The following describes two proteins that form a bound complex.

Contacts between the two chains:
Residue Q203 in the first protein interacts with residue L94 in the second protein (closest heavy-atom distance 3.2 Å).
Residue G204 in the first protein is in contact with residue L94 in the second protein (closest heavy-atom distance 3.0 Å).
Residue M82 in the first protein interacts with residue A30 in the second protein (closest heavy-atom distance 3.1 Å).
Residue M207 in the first protein contacts residue R191 in the second protein (closest heavy-atom distance 3.0 Å).
Residue M82 in the first protein interacts with residue F32 in the second protein (closest heavy-atom distance 3.3 Å).
Residue Q219 in the first protein contacts residue Y47 in the second protein (closest heavy-atom distance 3.1 Å).
Residue Q249 in the first protein is in contact with residue Y34 in the second protein (closest heavy-atom distance 3.5 Å).
Residue K130 in the first protein contacts residue A43 in the second protein (closest heavy-atom distance 3.3 Å).
Residue Q203 in the first protein interacts with residue E95 in the second protein (closest heavy-atom distance 2.7 Å).
Residue R120 in the first protein contacts residue E108 in the second protein (closest heavy-atom distance 3.4 Å).
Residue V128 in the first protein is in contact with residue D46 in the second protein (closest heavy-atom distance 3.5 Å).
Residue G228 in the first protein is in contact with residue Q111 in the second protein (closest heavy-atom distance 3.3 Å).
Residue M207 in the first protein interacts with residue Y92 in the second protein (closest heavy-atom distance 3.3 Å).
Residue R137 in the first protein is in contact with residue A19 in the second protein (closest heavy-atom distance 3.5 Å).
Residue R117 in the first protein contacts residue G106 in the second protein (closest heavy-atom distance 3.4 Å).
Residue S210 in the first protein interacts with residue R49 in the second protein (closest heavy-atom distance 3.0 Å).
Residue K71 in the first protein interacts with residue M9 in the second protein (closest heavy-atom distance 3.1 Å).
Residue E129 in the first protein is in contact with residue Y47 in the second protein (closest heavy-atom distance 3.4 Å).
Residue A78 in the first protein interacts with residue L26 in the second protein (closest heavy-atom distance 2.9 Å).
Residue R208 in the first protein interacts with residue R191 in the second protein (closest heavy-atom distance 3.3 Å).
Residue I131 in the first protein is in contact with residue A45 in the second protein (closest heavy-atom distance 3.4 Å).
Residue S75 in the first protein interacts with residue E27 in the second protein (closest heavy-atom distance 2.5 Å).
Residue N141 in the first protein interacts with residue Y15 in the second protein (closest heavy-atom distance 2.9 Å).
Residue K71 in the first protein interacts with residue S14 in the second protein (closest heavy-atom distance 3.4 Å).
Residue D212 in the first protein contacts residue R85 in the second protein (closest heavy-atom distance 2.6 Å).
Residue N197 in the first protein interacts with residue M110 in the second protein (closest heavy-atom distance 3.4 Å).
Residue S75 in the first protein contacts residue Y15 in the second protein (closest heavy-atom distance 3.0 Å).
Residue Y145 in the first protein contacts residue R234 in the second protein (closest heavy-atom distance 3.5 Å).
Residue E218 in the first protein is in contact with residue T48 in the second protein (closest heavy-atom distance 3.3 Å).
Residue Q203 in the first protein interacts with residue T93 in the second protein (closest heavy-atom distance 3.2 Å).
Residue T214 in the first protein is in contact with residue R85 in the second protein (closest heavy-atom distance 3.3 Å).
Residue E218 in the first protein is in contact with residue R49 in the second protein (closest heavy-atom distance 3.0 Å).
Residue L229 in the first protein is in contact with residue M109 in the second protein (closest heavy-atom distance 3.2 Å).
Residue K211 in the first protein interacts with residue I87 in the second protein (closest heavy-atom distance 3.3 Å).
Residue Q219 in the first protein contacts residue D46 in the second protein (closest heavy-atom distance 2.5 Å).
Residue Q230 in the first protein contacts residue E108 in the second protein (closest heavy-atom distance 3.4 Å).
Residue G202 in the first protein is in contact with residue V96 in the second protein (closest heavy-atom distance 3.1 Å).
Residue N140 in the first protein interacts with residue L94 in the second protein (closest heavy-atom distance 3.5 Å).
Residue N153 in the first protein interacts with residue V116 in the second protein (closest heavy-atom distance 3.5 Å).
Residue P134 in the first protein is in contact with residue T24 in the second protein (closest heavy-atom distance 3.5 Å).
Residue G132 in the first protein contacts residue S22 in the second protein (closest heavy-atom distance 3.5 Å).
Residue L229 in the first protein is in contact with residue E108 in the second protein (closest heavy-atom distance 3.5 Å).
Residue K211 in the first protein is in contact with residue T52 in the second protein (closest heavy-atom distance 3.5 Å).
Residue S210 in the first protein interacts with residue T52 in the second protein (closest heavy-atom distance 3.1 Å).
Residue E265 in the first protein contacts residue A1 in the second protein (closest heavy-atom distance 3.1 Å).
Residue E129 in the first protein contacts residue D46 in the second protein (closest heavy-atom distance 2.5 Å).
Residue K130 in the first protein contacts residue A45 in the second protein (closest heavy-atom distance 3.5 Å).
Residue N197 in the first protein is in contact with residue Q111 in the second protein (closest heavy-atom distance 3.4 Å).
Residue E186 in the first protein interacts with residue Y34 in the second protein (closest heavy-atom distance 3.3 Å).
Residue M207 in the first protein contacts residue T93 in the second protein (closest heavy-atom distance 3.1 Å).
Residue K211 in the first protein contacts residue S84 in the second protein (closest heavy-atom distance 2.5 Å).
Residue T227 in the first protein contacts residue Q111 in the second protein (closest heavy-atom distance 3.0 Å).
Residue P217 in the first protein is in contact with residue R49 in the second protein (closest heavy-atom distance 2.8 Å).
Residue P200 in the first protein is in contact with residue H98 in the second protein (closest heavy-atom distance 3.4 Å).
Residue T201 in the first protein contacts residue H98 in the second protein (closest heavy-atom distance 3.3 Å).
Residue D67 in the first protein is in contact with residue S13 in the second protein (closest heavy-atom distance 3.5 Å).
Residue K211 in the first protein contacts residue T86 in the second protein (closest heavy-atom distance 3.5 Å).
Residue R120 in the first protein interacts with residue M109 in the second protein (closest heavy-atom distance 3.3 Å).
Residue M209 in the first protein contacts residue L90 in the second protein (closest heavy-atom distance 3.2 Å).
Residue K71 in the first protein interacts with residue E27 in the second protein (closest heavy-atom distance 3.2 Å).

Sequence of the first protein:
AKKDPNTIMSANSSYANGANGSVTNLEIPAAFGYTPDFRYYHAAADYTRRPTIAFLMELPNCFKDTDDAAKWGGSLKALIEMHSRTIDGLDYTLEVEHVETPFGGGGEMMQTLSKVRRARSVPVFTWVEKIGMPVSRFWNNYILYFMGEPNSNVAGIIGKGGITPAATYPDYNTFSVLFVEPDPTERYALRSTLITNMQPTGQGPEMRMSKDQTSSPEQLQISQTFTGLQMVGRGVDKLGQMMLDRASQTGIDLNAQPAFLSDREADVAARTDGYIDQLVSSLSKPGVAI

Sequence of the second protein:
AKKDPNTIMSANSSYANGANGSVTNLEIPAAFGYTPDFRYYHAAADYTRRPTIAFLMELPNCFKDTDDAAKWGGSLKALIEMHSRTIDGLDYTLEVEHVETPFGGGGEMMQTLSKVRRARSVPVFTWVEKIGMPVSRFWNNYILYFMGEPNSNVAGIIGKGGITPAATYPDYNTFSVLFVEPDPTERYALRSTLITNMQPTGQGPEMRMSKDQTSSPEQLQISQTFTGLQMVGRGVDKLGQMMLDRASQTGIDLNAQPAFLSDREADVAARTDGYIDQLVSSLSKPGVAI